These two protein chains interact to form a complex.

Sequence of protein 2:
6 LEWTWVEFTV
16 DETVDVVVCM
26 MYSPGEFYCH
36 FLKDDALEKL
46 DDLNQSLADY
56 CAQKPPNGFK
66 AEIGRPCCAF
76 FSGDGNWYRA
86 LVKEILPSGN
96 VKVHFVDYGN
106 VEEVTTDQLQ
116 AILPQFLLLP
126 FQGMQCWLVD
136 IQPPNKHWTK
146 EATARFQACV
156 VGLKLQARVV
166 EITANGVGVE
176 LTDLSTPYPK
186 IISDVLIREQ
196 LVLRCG

Sequence of protein 1:
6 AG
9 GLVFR

Interface contacts:
Residue M25 in protein 2 interacts with residue L10 in protein 1 (closest heavy-atom distance 4.5 Å).
Residue M25 in protein 2 is in contact with residue G9 in protein 1 (closest heavy-atom distance 3.2 Å).
Residue Q152 in protein 2 is in contact with residue L10 in protein 1 (closest heavy-atom distance 3.5 Å).
Residue G78 in protein 2 contacts residue G7 in protein 1 (closest heavy-atom distance 4.3 Å).
Residue S28 in protein 2 interacts with residue V11 in protein 1 (closest heavy-atom distance 5.0 Å).
Residue Y27 in protein 2 interacts with residue V11 in protein 1 (closest heavy-atom distance 3.1 Å).
Residue T148 in protein 2 is in contact with residue F12 in protein 1 (closest heavy-atom distance 3.7 Å).
Residue S28 in protein 2 contacts residue R13 in protein 1 (closest heavy-atom distance 3.8 Å).
Residue T148 in protein 2 contacts residue L10 in protein 1 (closest heavy-atom distance 4.1 Å).
Residue A149 in protein 2 is in contact with residue F12 in protein 1 (closest heavy-atom distance 4.0 Å).
Residue M26 in protein 2 interacts with residue V11 in protein 1 (closest heavy-atom distance 3.2 Å).
Residue M26 in protein 2 interacts with residue L10 in protein 1 (closest heavy-atom distance 3.3 Å).
Residue F76 in protein 2 contacts residue G7 in protein 1 (closest heavy-atom distance 3.4 Å).
Residue T148 in protein 2 interacts with residue R13 in protein 1 (closest heavy-atom distance 4.5 Å).
Residue G78 in protein 2 is in contact with residue A6 in protein 1 (closest heavy-atom distance 3.8 Å).
Residue K145 in protein 2 contacts residue F12 in protein 1 (closest heavy-atom distance 3.4 Å).
Residue Y27 in protein 2 contacts residue F12 in protein 1 (closest heavy-atom distance 3.8 Å).
Residue E31 in protein 2 is in contact with residue R13 in protein 1 (closest heavy-atom distance 2.7 Å).
Residue W143 in protein 2 interacts with residue R13 in protein 1 (closest heavy-atom distance 3.8 Å).
Residue Y27 in protein 2 contacts residue R13 in protein 1 (closest heavy-atom distance 3.1 Å).
Residue M25 in protein 2 contacts residue V11 in protein 1 (closest heavy-atom distance 4.0 Å).
Residue M26 in protein 2 interacts with residue G9 in protein 1 (closest heavy-atom distance 4.8 Å).